Sequence of the second protein:
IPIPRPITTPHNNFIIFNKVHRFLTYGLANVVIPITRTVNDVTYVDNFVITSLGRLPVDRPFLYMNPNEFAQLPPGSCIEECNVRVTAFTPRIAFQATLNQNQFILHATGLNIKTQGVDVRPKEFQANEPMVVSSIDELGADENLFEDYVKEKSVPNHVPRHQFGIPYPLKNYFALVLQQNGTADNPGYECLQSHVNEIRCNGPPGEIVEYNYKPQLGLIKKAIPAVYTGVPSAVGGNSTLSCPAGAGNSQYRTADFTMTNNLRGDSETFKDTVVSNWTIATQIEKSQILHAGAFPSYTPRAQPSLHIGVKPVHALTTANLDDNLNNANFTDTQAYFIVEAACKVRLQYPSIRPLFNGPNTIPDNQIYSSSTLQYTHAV

Sequence of the first protein:
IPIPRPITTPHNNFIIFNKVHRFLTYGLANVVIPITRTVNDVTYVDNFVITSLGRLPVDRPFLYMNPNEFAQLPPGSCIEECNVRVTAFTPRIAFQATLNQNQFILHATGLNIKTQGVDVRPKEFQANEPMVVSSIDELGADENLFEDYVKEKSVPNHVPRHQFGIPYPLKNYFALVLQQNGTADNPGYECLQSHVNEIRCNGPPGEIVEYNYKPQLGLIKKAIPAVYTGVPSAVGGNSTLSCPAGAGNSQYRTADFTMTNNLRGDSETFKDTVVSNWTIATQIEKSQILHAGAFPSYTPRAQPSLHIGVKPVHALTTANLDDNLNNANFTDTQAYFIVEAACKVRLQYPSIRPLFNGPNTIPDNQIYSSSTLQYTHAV

Residue-level contacts at the interface:
Residue V271 in the first protein is in contact with residue F293 in the second protein (closest heavy-atom distance 2.1 Å).
Residue F394 in the first protein is in contact with residue Y413 in the second protein (closest heavy-atom distance 2.4 Å).
Residue T276 in the first protein contacts residue Y288 in the second protein (closest heavy-atom distance 2.2 Å).
Residue P268 in the first protein contacts residue D68 in the second protein (closest heavy-atom distance 1.9 Å).
Residue I25 in the first protein is in contact with residue E234 in the second protein (closest heavy-atom distance 3.1 Å).
Residue T276 in the first protein is in contact with residue H415 in the second protein (closest heavy-atom distance 3.1 Å).
Residue R27 in the first protein contacts residue Q229 in the second protein (closest heavy-atom distance 1.7 Å).
Residue I23 in the first protein is in contact with residue R236 in the second protein (closest heavy-atom distance 2.1 Å).
Residue A281 in the first protein interacts with residue G284 in the second protein (closest heavy-atom distance 2.1 Å).
Residue L277 in the first protein is in contact with residue I400 in the second protein (closest heavy-atom distance 3.1 Å).
Residue P268 in the first protein contacts residue Q215 in the second protein (closest heavy-atom distance 2.5 Å).
Residue P280 in the first protein contacts residue G284 in the second protein (closest heavy-atom distance 2.7 Å).
Residue V383 in the first protein is in contact with residue P223 in the second protein (closest heavy-atom distance 3.1 Å).
Residue P280 in the first protein interacts with residue N285 in the second protein (closest heavy-atom distance 2.0 Å).
Residue I29 in the first protein interacts with residue Q229 in the second protein (closest heavy-atom distance 2.1 Å).
Residue V271 in the first protein is in contact with residue D292 in the second protein (closest heavy-atom distance 2.5 Å).
Residue S278 in the first protein is in contact with residue Q287 in the second protein (closest heavy-atom distance 2.7 Å).
Residue G272 in the first protein is in contact with residue D292 in the second protein (closest heavy-atom distance 3.1 Å).
Residue L277 in the first protein contacts residue S286 in the second protein (closest heavy-atom distance 2.8 Å).
Residue Y264 in the first protein is in contact with residue L411 in the second protein (closest heavy-atom distance 1.5 Å).
Residue T265 in the first protein interacts with residue L411 in the second protein (closest heavy-atom distance 2.3 Å).
Residue L393 in the first protein contacts residue Y413 in the second protein (closest heavy-atom distance 3.0 Å).
Residue N398 in the first protein is in contact with residue R300 in the second protein (closest heavy-atom distance 3.0 Å).
Residue R27 in the first protein contacts residue E234 in the second protein (closest heavy-atom distance 3.1 Å).
Residue P24 in the first protein contacts residue R236 in the second protein (closest heavy-atom distance 3.0 Å).
Residue T276 in the first protein is in contact with residue V417 in the second protein (closest heavy-atom distance 2.9 Å).
Residue T309 in the first protein interacts with residue N298 in the second protein (closest heavy-atom distance 2.9 Å).
Residue V263 in the first protein is in contact with residue M295 in the second protein (closest heavy-atom distance 2.9 Å).
Residue T265 in the first protein interacts with residue V213 in the second protein (closest heavy-atom distance 2.8 Å).
Residue Y264 in the first protein is in contact with residue M295 in the second protein (closest heavy-atom distance 2.8 Å).
Residue H329 in the first protein contacts residue R300 in the second protein (closest heavy-atom distance 2.8 Å).
Residue L277 in the first protein contacts residue K324 in the second protein (closest heavy-atom distance 2.9 Å).
Residue F394 in the first protein interacts with residue T414 in the second protein (closest heavy-atom distance 2.8 Å).
Residue P26 in the first protein is in contact with residue E234 in the second protein (closest heavy-atom distance 2.8 Å).
Residue T265 in the first protein contacts residue M295 in the second protein (closest heavy-atom distance 2.8 Å).
Residue K307 in the first protein is in contact with residue R300 in the second protein (closest heavy-atom distance 3.0 Å).
Residue P280 in the first protein is in contact with residue Q287 in the second protein (closest heavy-atom distance 1.7 Å).
Residue V271 in the first protein contacts residue T294 in the second protein (closest heavy-atom distance 2.2 Å).
Residue V383 in the first protein is in contact with residue G224 in the second protein (closest heavy-atom distance 2.8 Å).
Residue I23 in the first protein interacts with residue N238 in the second protein (closest heavy-atom distance 2.4 Å).
Residue C279 in the first protein contacts residue F333 in the second protein (closest heavy-atom distance 2.2 Å).
Residue L393 in the first protein is in contact with residue R300 in the second protein (closest heavy-atom distance 2.8 Å).
Residue A281 in the first protein interacts with residue N285 in the second protein (closest heavy-atom distance 3.0 Å).
Residue V267 in the first protein is in contact with residue L411 in the second protein (closest heavy-atom distance 3.0 Å).
Residue T276 in the first protein interacts with residue A416 in the second protein (closest heavy-atom distance 2.6 Å).
Residue R27 in the first protein interacts with residue S230 in the second protein (closest heavy-atom distance 2.8 Å).
Residue L277 in the first protein is in contact with residue Y288 in the second protein (closest heavy-atom distance 2.7 Å).
Residue T265 in the first protein interacts with residue Q215 in the second protein (closest heavy-atom distance 2.8 Å).
Residue P280 in the first protein contacts residue S286 in the second protein (closest heavy-atom distance 3.0 Å).
Residue Y264 in the first protein interacts with residue D292 in the second protein (closest heavy-atom distance 2.7 Å).
Residue G266 in the first protein contacts residue L411 in the second protein (closest heavy-atom distance 2.8 Å).
Residue N274 in the first protein interacts with residue T290 in the second protein (closest heavy-atom distance 2.6 Å).
Residue S275 in the first protein is in contact with residue Y288 in the second protein (closest heavy-atom distance 3.0 Å).
Residue H329 in the first protein is in contact with residue Y413 in the second protein (closest heavy-atom distance 2.5 Å).
Residue D308 in the first protein interacts with residue N298 in the second protein (closest heavy-atom distance 2.8 Å).
Residue A270 in the first protein is in contact with residue Y66 in the second protein (closest heavy-atom distance 2.0 Å).
Residue A283 in the first protein interacts with residue D302 in the second protein (closest heavy-atom distance 3.1 Å).
Residue N274 in the first protein contacts residue L411 in the second protein (closest heavy-atom distance 2.9 Å).
Residue S275 in the first protein is in contact with residue V417 in the second protein (closest heavy-atom distance 3.0 Å).
Residue S278 in the first protein interacts with residue S286 in the second protein (closest heavy-atom distance 3.0 Å).

The following describes two proteins that form a bound complex.